Residue-level contacts at the interface:
Residue K5 in the first protein is in contact with residue L179 in the second protein (closest heavy-atom distance 3.6 Å).
Residue E70 in the first protein contacts residue I129 in the second protein (closest heavy-atom distance 3.6 Å).
Residue G22 in the first protein interacts with residue F122 in the second protein (closest heavy-atom distance 3.9 Å).
Residue G49 in the first protein contacts residue R188 in the second protein (closest heavy-atom distance 3.9 Å).
Residue F204 in the first protein contacts residue L179 in the second protein (closest heavy-atom distance 3.8 Å).
Residue F204 in the first protein interacts with residue D172 in the second protein (closest heavy-atom distance 3.1 Å).
Residue F204 in the first protein contacts residue V63 in the second protein (closest heavy-atom distance 3.7 Å).
Residue F3 in the first protein interacts with residue L176 in the second protein (closest heavy-atom distance 4.1 Å).
Residue I97 in the first protein interacts with residue L179 in the second protein (closest heavy-atom distance 4.0 Å).
Residue P40 in the first protein contacts residue E119 in the second protein (closest heavy-atom distance 3.6 Å).
Residue I41 in the first protein interacts with residue L112 in the second protein (closest heavy-atom distance 3.6 Å).
Residue L96 in the first protein interacts with residue S187 in the second protein (closest heavy-atom distance 3.6 Å).
Residue I41 in the first protein interacts with residue V114 in the second protein (closest heavy-atom distance 3.7 Å).
Residue T42 in the first protein is in contact with residue R143 in the second protein (closest heavy-atom distance 3.6 Å).
Residue R99 in the first protein is in contact with residue E178 in the second protein (closest heavy-atom distance 3.7 Å).
Residue T58 in the first protein interacts with residue R128 in the second protein (closest heavy-atom distance 3.8 Å).
Residue F98 in the first protein is in contact with residue S187 in the second protein (closest heavy-atom distance 3.3 Å).
Residue S50 in the first protein interacts with residue R188 in the second protein (closest heavy-atom distance 3.6 Å).
Residue D100 in the first protein contacts residue G189 in the second protein (closest heavy-atom distance 3.1 Å).
Residue F98 in the first protein is in contact with residue R188 in the second protein (closest heavy-atom distance 3.5 Å).
Residue N65 in the first protein is in contact with residue R128 in the second protein (closest heavy-atom distance 4.0 Å).
Residue S50 in the first protein is in contact with residue E123 in the second protein (closest heavy-atom distance 3.4 Å).
Residue S50 in the first protein is in contact with residue K121 in the second protein (closest heavy-atom distance 3.5 Å).
Residue V203 in the first protein is in contact with residue L179 in the second protein (closest heavy-atom distance 3.4 Å).
Residue F102 in the first protein contacts residue T16 in the second protein (closest heavy-atom distance 3.5 Å).
Residue P40 in the first protein contacts residue I142 in the second protein (closest heavy-atom distance 3.7 Å).
Residue I41 in the first protein interacts with residue R143 in the second protein (closest heavy-atom distance 4.0 Å).
Residue D100 in the first protein interacts with residue R140 in the second protein (closest heavy-atom distance 3.1 Å).
Residue E154 in the first protein is in contact with residue D180 in the second protein (closest heavy-atom distance 3.5 Å).
Residue A69 in the first protein contacts residue R128 in the second protein (closest heavy-atom distance 3.5 Å).
Residue I152 in the first protein contacts residue L179 in the second protein (closest heavy-atom distance 3.4 Å).
Residue S23 in the first protein is in contact with residue V120 in the second protein (closest heavy-atom distance 4.0 Å).
Residue P48 in the first protein interacts with residue K121 in the second protein (closest heavy-atom distance 3.3 Å).
Residue I41 in the first protein is in contact with residue N144 in the second protein (closest heavy-atom distance 3.6 Å).
Residue D100 in the first protein contacts residue T16 in the second protein (closest heavy-atom distance 3.6 Å).
Residue E70 in the first protein is in contact with residue D127 in the second protein (closest heavy-atom distance 3.8 Å).
Residue E154 in the first protein interacts with residue K62 in the second protein (closest heavy-atom distance 3.6 Å).
Residue I97 in the first protein is in contact with residue G186 in the second protein (closest heavy-atom distance 3.3 Å).
Residue I97 in the first protein is in contact with residue D180 in the second protein (closest heavy-atom distance 4.0 Å).
Residue F102 in the first protein contacts residue R143 in the second protein (closest heavy-atom distance 3.5 Å).
Residue A61 in the first protein contacts residue R128 in the second protein (closest heavy-atom distance 3.4 Å).
Residue I41 in the first protein is in contact with residue L109 in the second protein (closest heavy-atom distance 3.7 Å).
Residue F204 in the first protein contacts residue K175 in the second protein (closest heavy-atom distance 3.8 Å).
Residue F98 in the first protein is in contact with residue G189 in the second protein (closest heavy-atom distance 3.2 Å).
Residue K5 in the first protein contacts residue D180 in the second protein (closest heavy-atom distance 3.5 Å).
Residue S23 in the first protein is in contact with residue F122 in the second protein (closest heavy-atom distance 3.2 Å).
Residue D75 in the first protein interacts with residue R128 in the second protein (closest heavy-atom distance 2.9 Å).
Residue D100 in the first protein is in contact with residue R188 in the second protein (closest heavy-atom distance 3.7 Å).
Residue F3 in the first protein contacts residue K62 in the second protein (closest heavy-atom distance 3.4 Å).
Residue R99 in the first protein is in contact with residue G189 in the second protein (closest heavy-atom distance 3.8 Å).
Residue R99 in the first protein contacts residue D180 in the second protein (closest heavy-atom distance 3.0 Å).
Residue R99 in the first protein is in contact with residue K192 in the second protein (closest heavy-atom distance 3.2 Å).
Residue E70 in the first protein is in contact with residue R128 in the second protein (closest heavy-atom distance 4.1 Å).
Residue F3 in the first protein interacts with residue V63 in the second protein (closest heavy-atom distance 4.0 Å).
Residue D39 in the first protein contacts residue R143 in the second protein (closest heavy-atom distance 3.0 Å).
Residue F204 in the first protein is in contact with residue L176 in the second protein (closest heavy-atom distance 3.6 Å).
Residue R57 in the first protein is in contact with residue R128 in the second protein (closest heavy-atom distance 3.3 Å).
Residue P40 in the first protein contacts residue V114 in the second protein (closest heavy-atom distance 4.0 Å).
Residue R99 in the first protein contacts residue L179 in the second protein (closest heavy-atom distance 2.6 Å).
Residue K53 in the first protein contacts residue S187 in the second protein (closest heavy-atom distance 3.2 Å).

Sequence of the second protein:
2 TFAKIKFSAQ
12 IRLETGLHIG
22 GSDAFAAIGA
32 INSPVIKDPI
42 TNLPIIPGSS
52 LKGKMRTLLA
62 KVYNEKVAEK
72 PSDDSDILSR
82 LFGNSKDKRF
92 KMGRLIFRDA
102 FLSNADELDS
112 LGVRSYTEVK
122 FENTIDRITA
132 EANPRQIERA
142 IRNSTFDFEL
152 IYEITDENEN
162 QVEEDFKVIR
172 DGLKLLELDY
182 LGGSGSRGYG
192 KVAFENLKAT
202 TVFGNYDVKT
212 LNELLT

Sequence of the first protein:
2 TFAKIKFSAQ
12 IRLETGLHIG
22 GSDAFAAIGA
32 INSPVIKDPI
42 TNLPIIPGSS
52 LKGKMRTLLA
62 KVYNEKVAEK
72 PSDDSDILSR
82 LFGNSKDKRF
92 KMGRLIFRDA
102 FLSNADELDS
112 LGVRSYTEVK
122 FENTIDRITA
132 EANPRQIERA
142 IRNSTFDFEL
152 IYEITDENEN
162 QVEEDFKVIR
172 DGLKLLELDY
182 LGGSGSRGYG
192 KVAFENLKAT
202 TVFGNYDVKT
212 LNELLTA

These two protein chains interact to form a complex.